These two protein chains interact to form a complex.

Sequence of chain A:
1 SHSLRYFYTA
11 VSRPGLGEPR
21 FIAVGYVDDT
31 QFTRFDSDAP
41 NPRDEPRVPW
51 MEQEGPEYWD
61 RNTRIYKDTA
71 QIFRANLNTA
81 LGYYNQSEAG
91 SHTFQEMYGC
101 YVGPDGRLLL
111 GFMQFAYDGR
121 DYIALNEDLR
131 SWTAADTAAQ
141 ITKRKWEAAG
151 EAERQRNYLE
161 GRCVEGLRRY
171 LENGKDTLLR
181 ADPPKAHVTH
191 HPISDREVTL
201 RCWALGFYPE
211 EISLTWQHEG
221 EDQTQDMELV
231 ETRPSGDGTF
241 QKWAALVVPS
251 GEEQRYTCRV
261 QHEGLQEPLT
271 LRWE

Sequence of chain B:
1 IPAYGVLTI

Residue-level contacts at the interface:
Residue Y158 in chain A is in contact with residue I1 in chain B (closest heavy-atom distance 2.9 Å).
Residue D68 in chain A is in contact with residue Y4 in chain B (closest heavy-atom distance 4.7 Å).
Residue Y158 in chain A interacts with residue P2 in chain B (closest heavy-atom distance 3.6 Å).
Residue R162 in chain A is in contact with residue I1 in chain B (closest heavy-atom distance 3.9 Å).
Residue K145 in chain A interacts with residue I9 in chain B (closest heavy-atom distance 2.6 Å).
Residue D68 in chain A interacts with residue G5 in chain B (closest heavy-atom distance 4.9 Å).
Residue N62 in chain A interacts with residue P2 in chain B (closest heavy-atom distance 3.8 Å).
Residue Y8 in chain A is in contact with residue P2 in chain B (closest heavy-atom distance 3.6 Å).
Residue N76 in chain A contacts residue L7 in chain B (closest heavy-atom distance 3.0 Å).
Residue W146 in chain A is in contact with residue L7 in chain B (closest heavy-atom distance 3.2 Å).
Residue I72 in chain A interacts with residue L7 in chain B (closest heavy-atom distance 3.2 Å).
Residue Y122 in chain A interacts with residue I9 in chain B (closest heavy-atom distance 3.9 Å).
Residue R154 in chain A interacts with residue L7 in chain B (closest heavy-atom distance 4.9 Å).
Residue M113 in chain A interacts with residue L7 in chain B (closest heavy-atom distance 4.1 Å).
Residue R162 in chain A contacts residue Y4 in chain B (closest heavy-atom distance 3.2 Å).
Residue K145 in chain A contacts residue T8 in chain B (closest heavy-atom distance 3.5 Å).
Residue Y158 in chain A is in contact with residue A3 in chain B (closest heavy-atom distance 3.3 Å).
Residue I65 in chain A contacts residue I1 in chain B (closest heavy-atom distance 4.5 Å).
Residue I72 in chain A interacts with residue T8 in chain B (closest heavy-atom distance 4.0 Å).
Residue Y98 in chain A contacts residue A3 in chain B (closest heavy-atom distance 2.9 Å).
Residue Y66 in chain A is in contact with residue P2 in chain B (closest heavy-atom distance 3.5 Å).
Residue I72 in chain A is in contact with residue V6 in chain B (closest heavy-atom distance 4.1 Å).
Residue W146 in chain A contacts residue T8 in chain B (closest heavy-atom distance 3.0 Å).
Residue T142 in chain A contacts residue T8 in chain B (closest heavy-atom distance 4.4 Å).
Residue Q155 in chain A interacts with residue A3 in chain B (closest heavy-atom distance 4.3 Å).
Residue E151 in chain A interacts with residue L7 in chain B (closest heavy-atom distance 3.4 Å).
Residue N62 in chain A interacts with residue I1 in chain B (closest heavy-atom distance 3.8 Å).
Residue Y6 in chain A is in contact with residue P2 in chain B (closest heavy-atom distance 3.6 Å).
Residue A80 in chain A is in contact with residue I9 in chain B (closest heavy-atom distance 4.1 Å).
Residue T142 in chain A contacts residue I9 in chain B (closest heavy-atom distance 2.6 Å).
Residue I65 in chain A interacts with residue P2 in chain B (closest heavy-atom distance 3.8 Å).
Residue R162 in chain A contacts residue P2 in chain B (closest heavy-atom distance 4.8 Å).
Residue T79 in chain A contacts residue I9 in chain B (closest heavy-atom distance 3.8 Å).
Residue I65 in chain A is in contact with residue Y4 in chain B (closest heavy-atom distance 3.9 Å).
Residue I65 in chain A interacts with residue G5 in chain B (closest heavy-atom distance 4.8 Å).
Residue T69 in chain A contacts residue G5 in chain B (closest heavy-atom distance 3.5 Å).
Residue R169 in chain A is in contact with residue I1 in chain B (closest heavy-atom distance 4.3 Å).
Residue W132 in chain A interacts with residue L7 in chain B (closest heavy-atom distance 4.6 Å).
Residue E96 in chain A interacts with residue L7 in chain B (closest heavy-atom distance 4.6 Å).
Residue Y98 in chain A interacts with residue P2 in chain B (closest heavy-atom distance 3.3 Å).
Residue L4 in chain A is in contact with residue I1 in chain B (closest heavy-atom distance 4.6 Å).
Residue Y83 in chain A interacts with residue I9 in chain B (closest heavy-atom distance 2.6 Å).
Residue G166 in chain A contacts residue I1 in chain B (closest heavy-atom distance 4.5 Å).
Residue F94 in chain A is in contact with residue I9 in chain B (closest heavy-atom distance 3.6 Å).
Residue Q155 in chain A interacts with residue L7 in chain B (closest heavy-atom distance 3.7 Å).
Residue Y58 in chain A is in contact with residue I1 in chain B (closest heavy-atom distance 4.2 Å).
Residue Y170 in chain A is in contact with residue I1 in chain B (closest heavy-atom distance 2.5 Å).
Residue R154 in chain A is in contact with residue V6 in chain B (closest heavy-atom distance 3.0 Å).
Residue I72 in chain A interacts with residue G5 in chain B (closest heavy-atom distance 3.7 Å).
Residue R61 in chain A is in contact with residue I1 in chain B (closest heavy-atom distance 3.5 Å).
Residue I65 in chain A is in contact with residue A3 in chain B (closest heavy-atom distance 3.1 Å).
Residue T69 in chain A is in contact with residue A3 in chain B (closest heavy-atom distance 4.8 Å).
Residue N76 in chain A contacts residue I9 in chain B (closest heavy-atom distance 2.9 Å).
Residue W146 in chain A contacts residue I9 in chain B (closest heavy-atom distance 4.2 Å).
Residue T69 in chain A interacts with residue Y4 in chain B (closest heavy-atom distance 3.4 Å).
Residue Y6 in chain A interacts with residue I1 in chain B (closest heavy-atom distance 3.1 Å).
Residue N76 in chain A interacts with residue T8 in chain B (closest heavy-atom distance 3.3 Å).
Residue Y8 in chain A is in contact with residue A3 in chain B (closest heavy-atom distance 4.2 Å).
Residue M113 in chain A interacts with residue A3 in chain B (closest heavy-atom distance 4.8 Å).
Residue F115 in chain A contacts residue L7 in chain B (closest heavy-atom distance 3.4 Å).